Sequence of the first protein:
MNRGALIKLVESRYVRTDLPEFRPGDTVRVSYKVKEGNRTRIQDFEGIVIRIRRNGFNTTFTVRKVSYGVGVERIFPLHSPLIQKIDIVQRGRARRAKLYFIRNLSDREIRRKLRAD

Sequence of the second protein:
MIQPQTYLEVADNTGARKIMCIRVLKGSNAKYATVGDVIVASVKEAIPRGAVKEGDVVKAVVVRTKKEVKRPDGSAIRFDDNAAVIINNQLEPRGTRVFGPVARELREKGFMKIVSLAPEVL

Residue-level contacts at the interface:
Residue A76 in the second protein contacts residue I75 in the first protein (closest heavy-atom distance 2.9 Å).
Residue A103 in the second protein contacts residue N38 in the first protein (closest heavy-atom distance 3.9 Å).
Residue D73 in the second protein interacts with residue Q84 in the first protein (closest heavy-atom distance 3.1 Å).
Residue E68 in the second protein is in contact with residue F76 in the first protein (closest heavy-atom distance 4.5 Å).
Residue D80 in the second protein contacts residue E73 in the first protein (closest heavy-atom distance 4.5 Å).
Residue V121 in the second protein interacts with residue Y68 in the first protein (closest heavy-atom distance 3.3 Å).
Residue S75 in the second protein is in contact with residue R64 in the first protein (closest heavy-atom distance 3.7 Å).
Residue F79 in the second protein interacts with residue S106 in the first protein (closest heavy-atom distance 3.0 Å).
Residue R78 in the second protein is in contact with residue I75 in the first protein (closest heavy-atom distance 3.0 Å).
Residue F79 in the second protein is in contact with residue V72 in the first protein (closest heavy-atom distance 4.2 Å).
Residue F99 in the second protein interacts with residue R74 in the first protein (closest heavy-atom distance 2.7 Å).
Residue I77 in the second protein contacts residue P77 in the first protein (closest heavy-atom distance 4.4 Å).
Residue V121 in the second protein is in contact with residue G71 in the first protein (closest heavy-atom distance 3.6 Å).
Residue V69 in the second protein is in contact with residue H79 in the first protein (closest heavy-atom distance 4.5 Å).
Residue L122 in the second protein contacts residue R74 in the first protein (closest heavy-atom distance 3.2 Å).
Residue G74 in the second protein contacts residue F76 in the first protein (closest heavy-atom distance 4.5 Å).
Residue S75 in the second protein contacts residue F76 in the first protein (closest heavy-atom distance 2.6 Å).
Residue F79 in the second protein interacts with residue I75 in the first protein (closest heavy-atom distance 3.0 Å).
Residue G100 in the second protein interacts with residue R74 in the first protein (closest heavy-atom distance 3.0 Å).
Residue R78 in the second protein interacts with residue E73 in the first protein (closest heavy-atom distance 3.9 Å).
Residue F79 in the second protein contacts residue E73 in the first protein (closest heavy-atom distance 2.7 Å).
Residue P72 in the second protein interacts with residue L82 in the first protein (closest heavy-atom distance 3.2 Å).
Residue D80 in the second protein contacts residue V72 in the first protein (closest heavy-atom distance 4.1 Å).
Residue I77 in the second protein is in contact with residue K65 in the first protein (closest heavy-atom distance 2.6 Å).
Residue D73 in the second protein is in contact with residue H79 in the first protein (closest heavy-atom distance 2.8 Å).
Residue S75 in the second protein interacts with residue L78 in the first protein (closest heavy-atom distance 4.1 Å).
Residue D80 in the second protein interacts with residue R74 in the first protein (closest heavy-atom distance 3.2 Å).
Residue V63 in the second protein interacts with residue R74 in the first protein (closest heavy-atom distance 4.1 Å).
Residue K70 in the second protein is in contact with residue F76 in the first protein (closest heavy-atom distance 3.2 Å).
Residue A76 in the second protein contacts residue F76 in the first protein (closest heavy-atom distance 3.6 Å).
Residue S75 in the second protein interacts with residue P77 in the first protein (closest heavy-atom distance 2.0 Å).
Residue N82 in the second protein contacts residue R74 in the first protein (closest heavy-atom distance 4.2 Å).
Residue F79 in the second protein interacts with residue R74 in the first protein (closest heavy-atom distance 4.5 Å).
Residue G74 in the second protein is in contact with residue E36 in the first protein (closest heavy-atom distance 4.1 Å).
Residue V98 in the second protein contacts residue R74 in the first protein (closest heavy-atom distance 3.5 Å).
Residue V115 in the second protein is in contact with residue R39 in the first protein (closest heavy-atom distance 3.8 Å).
Residue F79 in the second protein interacts with residue R103 in the first protein (closest heavy-atom distance 3.0 Å).
Residue K70 in the second protein is in contact with residue E36 in the first protein (closest heavy-atom distance 2.7 Å).
Residue P72 in the second protein is in contact with residue Q84 in the first protein (closest heavy-atom distance 2.8 Å).
Residue L122 in the second protein contacts residue G71 in the first protein (closest heavy-atom distance 2.6 Å).
Residue R17 in the second protein contacts residue R74 in the first protein (closest heavy-atom distance 4.2 Å).
Residue G74 in the second protein contacts residue P77 in the first protein (closest heavy-atom distance 4.4 Å).
Residue V121 in the second protein is in contact with residue V70 in the first protein (closest heavy-atom distance 2.2 Å).
Residue F79 in the second protein interacts with residue K65 in the first protein (closest heavy-atom distance 3.0 Å).
Residue D73 in the second protein contacts residue L82 in the first protein (closest heavy-atom distance 3.6 Å).
Residue L122 in the second protein interacts with residue V70 in the first protein (closest heavy-atom distance 2.8 Å).
Residue A76 in the second protein is in contact with residue P77 in the first protein (closest heavy-atom distance 3.1 Å).
Residue L106 in the second protein is in contact with residue N38 in the first protein (closest heavy-atom distance 2.8 Å).
Residue G100 in the second protein contacts residue V70 in the first protein (closest heavy-atom distance 4.4 Å).
Residue G74 in the second protein is in contact with residue L78 in the first protein (closest heavy-atom distance 4.3 Å).
Residue G74 in the second protein is in contact with residue H79 in the first protein (closest heavy-atom distance 3.1 Å).
Residue I77 in the second protein is in contact with residue I75 in the first protein (closest heavy-atom distance 2.7 Å).
Residue S75 in the second protein contacts residue I75 in the first protein (closest heavy-atom distance 4.3 Å).
Residue E120 in the second protein interacts with residue V70 in the first protein (closest heavy-atom distance 3.0 Å).
Residue V121 in the second protein is in contact with residue G69 in the first protein (closest heavy-atom distance 3.9 Å).
Residue I77 in the second protein contacts residue R74 in the first protein (closest heavy-atom distance 4.0 Å).
Residue S75 in the second protein is in contact with residue H79 in the first protein (closest heavy-atom distance 3.3 Å).
Residue L106 in the second protein is in contact with residue R39 in the first protein (closest heavy-atom distance 2.7 Å).
Residue R78 in the second protein interacts with residue R74 in the first protein (closest heavy-atom distance 3.4 Å).
Residue G74 in the second protein is in contact with residue Q84 in the first protein (closest heavy-atom distance 3.2 Å).

These two protein chains interact to form a complex.